These two protein chains interact to form a complex.

Residue-level contacts at the interface:
Residue R419 in protein 2 is in contact with residue V238 in protein 1 (closest heavy-atom distance 3.8 Å).
Residue Y479 in protein 2 is in contact with residue E234 in protein 1 (closest heavy-atom distance 3.6 Å).
Residue A317 in protein 2 contacts residue R31 in protein 1 (closest heavy-atom distance 4.6 Å).
Residue L410 in protein 2 interacts with residue L232 in protein 1 (closest heavy-atom distance 3.8 Å).
Residue Y315 in protein 2 interacts with residue Y235 in protein 1 (closest heavy-atom distance 2.4 Å).
Residue A427 in protein 2 interacts with residue L237 in protein 1 (closest heavy-atom distance 4.3 Å).
Residue L313 in protein 2 contacts residue C223 in protein 1 (closest heavy-atom distance 4.3 Å).
Residue S413 in protein 2 is in contact with residue D225 in protein 1 (closest heavy-atom distance 4.0 Å).
Residue R305 in protein 2 interacts with residue Y235 in protein 1 (closest heavy-atom distance 4.0 Å).
Residue V426 in protein 2 interacts with residue N236 in protein 1 (closest heavy-atom distance 3.3 Å).
Residue L415 in protein 2 interacts with residue Q229 in protein 1 (closest heavy-atom distance 3.4 Å).
Residue G308 in protein 2 interacts with residue L228 in protein 1 (closest heavy-atom distance 3.5 Å).
Residue P241 in protein 2 interacts with residue Y235 in protein 1 (closest heavy-atom distance 4.0 Å).
Residue A309 in protein 2 is in contact with residue L228 in protein 1 (closest heavy-atom distance 3.8 Å).
Residue P312 in protein 2 is in contact with residue N231 in protein 1 (closest heavy-atom distance 3.1 Å).
Residue R419 in protein 2 interacts with residue G199 in protein 1 (closest heavy-atom distance 3.9 Å).
Residue G304 in protein 2 contacts residue Y235 in protein 1 (closest heavy-atom distance 3.2 Å).
Residue F318 in protein 2 is in contact with residue R32 in protein 1 (closest heavy-atom distance 3.3 Å).
Residue R422 in protein 2 contacts residue L237 in protein 1 (closest heavy-atom distance 4.2 Å).
Residue Y479 in protein 2 is in contact with residue N236 in protein 1 (closest heavy-atom distance 3.9 Å).
Residue Y245 in protein 2 contacts residue Y235 in protein 1 (closest heavy-atom distance 4.5 Å).
Residue Y315 in protein 2 interacts with residue N231 in protein 1 (closest heavy-atom distance 3.3 Å).
Residue G478 in protein 2 interacts with residue N236 in protein 1 (closest heavy-atom distance 4.5 Å).
Residue R319 in protein 2 is in contact with residue E234 in protein 1 (closest heavy-atom distance 2.6 Å).
Residue P241 in protein 2 contacts residue E234 in protein 1 (closest heavy-atom distance 4.6 Å).
Residue A317 in protein 2 interacts with residue R32 in protein 1 (closest heavy-atom distance 3.0 Å).
Residue L313 in protein 2 is in contact with residue I227 in protein 1 (closest heavy-atom distance 3.7 Å).
Residue G308 in protein 2 contacts residue N231 in protein 1 (closest heavy-atom distance 3.5 Å).
Residue R319 in protein 2 interacts with residue N231 in protein 1 (closest heavy-atom distance 4.7 Å).
Residue C406 in protein 2 interacts with residue L237 in protein 1 (closest heavy-atom distance 4.8 Å).
Residue P312 in protein 2 interacts with residue I227 in protein 1 (closest heavy-atom distance 3.4 Å).
Residue Q316 in protein 2 is in contact with residue E234 in protein 1 (closest heavy-atom distance 4.6 Å).
Residue A423 in protein 2 contacts residue L237 in protein 1 (closest heavy-atom distance 3.4 Å).
Residue S413 in protein 2 contacts residue L228 in protein 1 (closest heavy-atom distance 3.3 Å).
Residue L313 in protein 2 is in contact with residue K224 in protein 1 (closest heavy-atom distance 3.9 Å).
Residue S242 in protein 2 contacts residue Y235 in protein 1 (closest heavy-atom distance 3.5 Å).
Residue V426 in protein 2 interacts with residue L237 in protein 1 (closest heavy-atom distance 4.1 Å).
Residue G308 in protein 2 interacts with residue L232 in protein 1 (closest heavy-atom distance 4.5 Å).
Residue L301 in protein 2 contacts residue Y235 in protein 1 (closest heavy-atom distance 4.0 Å).
Residue R320 in protein 2 is in contact with residue E28 in protein 1 (closest heavy-atom distance 3.4 Å).
Residue P312 in protein 2 is in contact with residue L228 in protein 1 (closest heavy-atom distance 3.8 Å).
Residue R305 in protein 2 interacts with residue L237 in protein 1 (closest heavy-atom distance 3.4 Å).
Residue G414 in protein 2 interacts with residue D225 in protein 1 (closest heavy-atom distance 4.7 Å).
Residue R320 in protein 2 contacts residue R31 in protein 1 (closest heavy-atom distance 3.9 Å).
Residue L313 in protein 2 contacts residue L34 in protein 1 (closest heavy-atom distance 4.4 Å).
Residue S242 in protein 2 contacts residue E234 in protein 1 (closest heavy-atom distance 4.3 Å).
Residue R419 in protein 2 contacts residue D198 in protein 1 (closest heavy-atom distance 3.7 Å).
Residue L415 in protein 2 interacts with residue D225 in protein 1 (closest heavy-atom distance 4.7 Å).
Residue Q316 in protein 2 interacts with residue I227 in protein 1 (closest heavy-atom distance 3.8 Å).
Residue L313 in protein 2 is in contact with residue F220 in protein 1 (closest heavy-atom distance 3.6 Å).
Residue Q316 in protein 2 is in contact with residue R31 in protein 1 (closest heavy-atom distance 3.5 Å).
Residue Q316 in protein 2 interacts with residue M230 in protein 1 (closest heavy-atom distance 4.1 Å).
Residue L415 in protein 2 contacts residue L232 in protein 1 (closest heavy-atom distance 4.6 Å).
Residue Y479 in protein 2 interacts with residue Y235 in protein 1 (closest heavy-atom distance 4.5 Å).
Residue P312 in protein 2 contacts residue K224 in protein 1 (closest heavy-atom distance 4.1 Å).
Residue R319 in protein 2 interacts with residue R31 in protein 1 (closest heavy-atom distance 3.6 Å).
Residue T240 in protein 2 contacts residue E234 in protein 1 (closest heavy-atom distance 3.7 Å).
Residue Y315 in protein 2 is in contact with residue E234 in protein 1 (closest heavy-atom distance 4.2 Å).
Residue Q316 in protein 2 contacts residue N231 in protein 1 (closest heavy-atom distance 2.9 Å).
Residue L313 in protein 2 contacts residue V71 in protein 1 (closest heavy-atom distance 4.2 Å).

Sequence of protein 2:
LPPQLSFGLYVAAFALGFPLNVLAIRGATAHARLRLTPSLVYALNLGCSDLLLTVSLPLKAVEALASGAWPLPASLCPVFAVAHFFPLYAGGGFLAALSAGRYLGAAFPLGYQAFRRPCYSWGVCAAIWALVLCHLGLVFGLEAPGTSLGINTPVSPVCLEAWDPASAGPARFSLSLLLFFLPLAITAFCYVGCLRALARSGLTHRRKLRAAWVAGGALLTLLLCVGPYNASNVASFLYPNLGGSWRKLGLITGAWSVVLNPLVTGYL

Sequence of protein 1:
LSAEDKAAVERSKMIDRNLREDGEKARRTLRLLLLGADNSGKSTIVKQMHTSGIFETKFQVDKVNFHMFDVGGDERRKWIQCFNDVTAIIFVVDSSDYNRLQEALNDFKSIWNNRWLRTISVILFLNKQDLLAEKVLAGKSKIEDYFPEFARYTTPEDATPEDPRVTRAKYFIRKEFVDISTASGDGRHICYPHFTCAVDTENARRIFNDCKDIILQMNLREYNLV